Sequence of the second protein:
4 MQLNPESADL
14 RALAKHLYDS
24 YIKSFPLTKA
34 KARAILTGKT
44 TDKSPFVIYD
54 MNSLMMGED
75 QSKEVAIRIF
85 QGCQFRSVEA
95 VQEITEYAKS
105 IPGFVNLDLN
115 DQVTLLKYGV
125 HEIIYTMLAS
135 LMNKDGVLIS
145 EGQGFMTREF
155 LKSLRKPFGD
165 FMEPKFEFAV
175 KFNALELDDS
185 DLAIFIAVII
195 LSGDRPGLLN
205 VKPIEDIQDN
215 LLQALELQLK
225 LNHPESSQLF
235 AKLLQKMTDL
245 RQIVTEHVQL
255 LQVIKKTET

Sequence of the first protein:
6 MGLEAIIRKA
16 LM

These two protein chains interact to form a complex.

Contacts between the two chains:
Residue V117 in the second protein contacts residue R13 in the first protein (closest heavy-atom distance 3.9 Å).
Residue K103 in the second protein contacts residue L16 in the first protein (closest heavy-atom distance 4.0 Å).
Residue L120 in the second protein contacts residue L16 in the first protein (closest heavy-atom distance 4.3 Å).
Residue V92 in the second protein contacts residue I11 in the first protein (closest heavy-atom distance 3.9 Å).
Residue K121 in the second protein contacts residue I12 in the first protein (closest heavy-atom distance 3.5 Å).
Residue L120 in the second protein is in contact with residue I12 in the first protein (closest heavy-atom distance 3.7 Å).
Residue V117 in the second protein is in contact with residue E9 in the first protein (closest heavy-atom distance 3.5 Å).
Residue K121 in the second protein is in contact with residue L8 in the first protein (closest heavy-atom distance 3.6 Å).
Residue T99 in the second protein is in contact with residue I12 in the first protein (closest heavy-atom distance 3.7 Å).
Residue T99 in the second protein contacts residue A15 in the first protein (closest heavy-atom distance 3.4 Å).
Residue V95 in the second protein is in contact with residue L8 in the first protein (closest heavy-atom distance 3.7 Å).
Residue L113 in the second protein contacts residue L16 in the first protein (closest heavy-atom distance 3.9 Å).
Residue Q116 in the second protein interacts with residue L16 in the first protein (closest heavy-atom distance 3.4 Å).
Residue Q96 in the second protein interacts with residue A15 in the first protein (closest heavy-atom distance 4.2 Å).
Residue V95 in the second protein contacts residue I11 in the first protein (closest heavy-atom distance 3.7 Å).
Residue V124 in the second protein interacts with residue I12 in the first protein (closest heavy-atom distance 4.8 Å).
Residue K121 in the second protein is in contact with residue E9 in the first protein (closest heavy-atom distance 3.3 Å).
Residue F108 in the second protein is in contact with residue L16 in the first protein (closest heavy-atom distance 4.2 Å).
Residue K103 in the second protein contacts residue A15 in the first protein (closest heavy-atom distance 2.9 Å).
Residue V124 in the second protein is in contact with residue L8 in the first protein (closest heavy-atom distance 4.0 Å).
Residue Q116 in the second protein contacts residue I12 in the first protein (closest heavy-atom distance 4.9 Å).
Residue Q96 in the second protein interacts with residue I11 in the first protein (closest heavy-atom distance 3.9 Å).
Residue V95 in the second protein is in contact with residue I12 in the first protein (closest heavy-atom distance 3.9 Å).
Residue H125 in the second protein interacts with residue L8 in the first protein (closest heavy-atom distance 4.2 Å).
Residue N114 in the second protein contacts residue R13 in the first protein (closest heavy-atom distance 3.5 Å).
Residue T99 in the second protein is in contact with residue L16 in the first protein (closest heavy-atom distance 3.8 Å).
Residue V117 in the second protein contacts residue I12 in the first protein (closest heavy-atom distance 4.3 Å).
Residue E100 in the second protein contacts residue A15 in the first protein (closest heavy-atom distance 4.5 Å).
Residue V117 in the second protein is in contact with residue L16 in the first protein (closest heavy-atom distance 4.0 Å).
Residue K103 in the second protein contacts residue M17 in the first protein (closest heavy-atom distance 4.8 Å).
Residue L113 in the second protein is in contact with residue R13 in the first protein (closest heavy-atom distance 4.9 Å).